Sequence of chain B:
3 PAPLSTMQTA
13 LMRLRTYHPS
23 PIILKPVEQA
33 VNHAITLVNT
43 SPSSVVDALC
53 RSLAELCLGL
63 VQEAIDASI

This data describes a binding interaction between two proteins.

Sequence of chain A:
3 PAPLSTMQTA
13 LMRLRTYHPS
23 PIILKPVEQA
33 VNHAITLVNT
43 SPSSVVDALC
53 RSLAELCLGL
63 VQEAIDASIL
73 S

Interface contacts:
Residue I25 in chain A is in contact with residue L62 in chain B (closest heavy-atom distance 3.5 Å).
Residue I24 in chain A contacts residue G61 in chain B (closest heavy-atom distance 3.5 Å).
Residue V47 in chain A interacts with residue L39 in chain B (closest heavy-atom distance 3.8 Å).
Residue V29 in chain A contacts residue L58 in chain B (closest heavy-atom distance 3.7 Å).
Residue L51 in chain A contacts residue H35 in chain B (closest heavy-atom distance 3.6 Å).
Residue I25 in chain A contacts residue E65 in chain B (closest heavy-atom distance 3.7 Å).
Residue I25 in chain A is in contact with residue G61 in chain B (closest heavy-atom distance 3.5 Å).
Residue G61 in chain A is in contact with residue I25 in chain B (closest heavy-atom distance 3.4 Å).
Residue L55 in chain A contacts residue L55 in chain B (closest heavy-atom distance 4.3 Å).
Residue L39 in chain A is in contact with residue V47 in chain B (closest heavy-atom distance 3.9 Å).
Residue H35 in chain A interacts with residue V47 in chain B (closest heavy-atom distance 3.9 Å).
Residue L39 in chain A contacts residue L39 in chain B (closest heavy-atom distance 4.0 Å).
Residue L58 in chain A interacts with residue I25 in chain B (closest heavy-atom distance 4.0 Å).
Residue E57 in chain A contacts residue I24 in chain B (closest heavy-atom distance 4.4 Å).
Residue S54 in chain A contacts residue P28 in chain B (closest heavy-atom distance 3.6 Å).
Residue L58 in chain A is in contact with residue V29 in chain B (closest heavy-atom distance 3.6 Å).
Residue S54 in chain A contacts residue A32 in chain B (closest heavy-atom distance 3.3 Å).
Residue L39 in chain A interacts with residue S45 in chain B (closest heavy-atom distance 4.9 Å).
Residue E57 in chain A interacts with residue P28 in chain B (closest heavy-atom distance 3.9 Å).
Residue G61 in chain A interacts with residue I24 in chain B (closest heavy-atom distance 3.5 Å).
Residue P28 in chain A is in contact with residue S54 in chain B (closest heavy-atom distance 3.6 Å).
Residue I25 in chain A interacts with residue L58 in chain B (closest heavy-atom distance 4.2 Å).
Residue S54 in chain A interacts with residue H35 in chain B (closest heavy-atom distance 3.9 Å).
Residue P28 in chain A contacts residue E57 in chain B (closest heavy-atom distance 3.7 Å).
Residue A32 in chain A is in contact with residue S54 in chain B (closest heavy-atom distance 3.8 Å).
Residue L58 in chain A contacts residue L58 in chain B (closest heavy-atom distance 3.4 Å).
Residue L55 in chain A is in contact with residue L51 in chain B (closest heavy-atom distance 4.9 Å).
Residue I24 in chain A interacts with residue E65 in chain B (closest heavy-atom distance 3.8 Å).
Residue A36 in chain A contacts residue L51 in chain B (closest heavy-atom distance 4.9 Å).
Residue Q64 in chain A interacts with residue I24 in chain B (closest heavy-atom distance 3.8 Å).
Residue S45 in chain A contacts residue L39 in chain B (closest heavy-atom distance 4.8 Å).
Residue I24 in chain A is in contact with residue Q64 in chain B (closest heavy-atom distance 3.5 Å).
Residue E65 in chain A contacts residue S22 in chain B (closest heavy-atom distance 3.2 Å).
Residue H35 in chain A is in contact with residue S54 in chain B (closest heavy-atom distance 3.4 Å).
Residue E65 in chain A contacts residue I25 in chain B (closest heavy-atom distance 3.6 Å).
Residue E65 in chain A is in contact with residue I24 in chain B (closest heavy-atom distance 3.9 Å).
Residue H35 in chain A contacts residue A50 in chain B (closest heavy-atom distance 3.4 Å).
Residue L62 in chain A interacts with residue L62 in chain B (closest heavy-atom distance 4.5 Å).
Residue K27 in chain A interacts with residue E57 in chain B (closest heavy-atom distance 3.9 Å).
Residue S54 in chain A interacts with residue Q31 in chain B (closest heavy-atom distance 3.9 Å).
Residue H35 in chain A contacts residue L51 in chain B (closest heavy-atom distance 3.8 Å).
Residue A32 in chain A interacts with residue L51 in chain B (closest heavy-atom distance 3.9 Å).
Residue I24 in chain A is in contact with residue E57 in chain B (closest heavy-atom distance 4.5 Å).
Residue L55 in chain A contacts residue A32 in chain B (closest heavy-atom distance 4.1 Å).
Residue V48 in chain A contacts residue L39 in chain B (closest heavy-atom distance 4.0 Å).
Residue L39 in chain A contacts residue L51 in chain B (closest heavy-atom distance 4.2 Å).
Residue L58 in chain A interacts with residue P28 in chain B (closest heavy-atom distance 3.5 Å).
Residue L62 in chain A interacts with residue I25 in chain B (closest heavy-atom distance 3.5 Å).
Residue A32 in chain A interacts with residue L55 in chain B (closest heavy-atom distance 4.2 Å).
Residue A50 in chain A interacts with residue H35 in chain B (closest heavy-atom distance 3.4 Å).
Residue L51 in chain A is in contact with residue L51 in chain B (closest heavy-atom distance 3.7 Å).
Residue V47 in chain A is in contact with residue H35 in chain B (closest heavy-atom distance 3.8 Å).
Residue L51 in chain A is in contact with residue A32 in chain B (closest heavy-atom distance 3.9 Å).
Residue V47 in chain A is in contact with residue T38 in chain B (closest heavy-atom distance 4.0 Å).
Residue L39 in chain A contacts residue V48 in chain B (closest heavy-atom distance 4.0 Å).
Residue P28 in chain A interacts with residue L58 in chain B (closest heavy-atom distance 3.4 Å).
Residue Q31 in chain A contacts residue S54 in chain B (closest heavy-atom distance 3.5 Å).
Residue T38 in chain A is in contact with residue V47 in chain B (closest heavy-atom distance 3.8 Å).
Residue S22 in chain A is in contact with residue E65 in chain B (closest heavy-atom distance 3.5 Å).
Residue L51 in chain A contacts residue L39 in chain B (closest heavy-atom distance 4.4 Å).